The following describes two proteins that form a bound complex.

Residue-level contacts at the interface:
Residue I160 in protein 2 interacts with residue P30 in protein 1 (closest heavy-atom distance 3.8 Å).
Residue E9 in protein 2 is in contact with residue F23 in protein 1 (closest heavy-atom distance 3.4 Å).
Residue M40 in protein 2 interacts with residue V41 in protein 1 (closest heavy-atom distance 4.1 Å).
Residue I153 in protein 2 contacts residue T37 in protein 1 (closest heavy-atom distance 3.0 Å).
Residue D44 in protein 2 is in contact with residue T48 in protein 1 (closest heavy-atom distance 3.6 Å).
Residue L157 in protein 2 contacts residue I34 in protein 1 (closest heavy-atom distance 4.0 Å).
Residue I43 in protein 2 interacts with residue V41 in protein 1 (closest heavy-atom distance 4.0 Å).
Residue E15 in protein 2 interacts with residue R27 in protein 1 (closest heavy-atom distance 3.3 Å).
Residue I153 in protein 2 contacts residue F40 in protein 1 (closest heavy-atom distance 3.5 Å).
Residue W29 in protein 2 is in contact with residue E31 in protein 1 (closest heavy-atom distance 3.8 Å).
Residue E13 in protein 2 contacts residue V28 in protein 1 (closest heavy-atom distance 3.5 Å).
Residue V14 in protein 2 is in contact with residue P30 in protein 1 (closest heavy-atom distance 3.5 Å).
Residue D44 in protein 2 is in contact with residue E44 in protein 1 (closest heavy-atom distance 4.2 Å).
Residue E9 in protein 2 is in contact with residue K25 in protein 1 (closest heavy-atom distance 3.0 Å).
Residue L8 in protein 2 contacts residue S24 in protein 1 (closest heavy-atom distance 3.3 Å).
Residue F149 in protein 2 is in contact with residue F40 in protein 1 (closest heavy-atom distance 3.4 Å).
Residue A105 in protein 2 contacts residue F23 in protein 1 (closest heavy-atom distance 4.0 Å).
Residue D44 in protein 2 contacts residue Y49 in protein 1 (closest heavy-atom distance 2.9 Å).
Residue K10 in protein 2 contacts residue I26 in protein 1 (closest heavy-atom distance 3.0 Å).
Residue E13 in protein 2 interacts with residue T22 in protein 1 (closest heavy-atom distance 3.0 Å).
Residue Q146 in protein 2 interacts with residue F40 in protein 1 (closest heavy-atom distance 4.1 Å).
Residue W29 in protein 2 interacts with residue I34 in protein 1 (closest heavy-atom distance 3.8 Å).
Residue E15 in protein 2 is in contact with residue V28 in protein 1 (closest heavy-atom distance 3.0 Å).
Residue W29 in protein 2 interacts with residue P30 in protein 1 (closest heavy-atom distance 3.0 Å).
Residue I160 in protein 2 interacts with residue V33 in protein 1 (closest heavy-atom distance 3.7 Å).
Residue L16 in protein 2 interacts with residue R27 in protein 1 (closest heavy-atom distance 3.3 Å).
Residue I160 in protein 2 is in contact with residue I34 in protein 1 (closest heavy-atom distance 3.6 Å).
Residue V45 in protein 2 contacts residue T48 in protein 1 (closest heavy-atom distance 3.5 Å).
Residue E13 in protein 2 interacts with residue R27 in protein 1 (closest heavy-atom distance 3.3 Å).
Residue E9 in protein 2 contacts residue I26 in protein 1 (closest heavy-atom distance 3.4 Å).
Residue L106 in protein 2 contacts residue F23 in protein 1 (closest heavy-atom distance 3.2 Å).
Residue I43 in protein 2 contacts residue E44 in protein 1 (closest heavy-atom distance 3.8 Å).
Residue L157 in protein 2 contacts residue T37 in protein 1 (closest heavy-atom distance 4.1 Å).
Residue Y164 in protein 2 interacts with residue P30 in protein 1 (closest heavy-atom distance 3.2 Å).
Residue V14 in protein 2 is in contact with residue R27 in protein 1 (closest heavy-atom distance 3.8 Å).
Residue I43 in protein 2 interacts with residue A45 in protein 1 (closest heavy-atom distance 4.0 Å).
Residue Q146 in protein 2 is in contact with residue E44 in protein 1 (closest heavy-atom distance 2.4 Å).
Residue E13 in protein 2 interacts with residue S24 in protein 1 (closest heavy-atom distance 3.4 Å).
Residue I11 in protein 2 interacts with residue S24 in protein 1 (closest heavy-atom distance 3.0 Å).
Residue E9 in protein 2 contacts residue S24 in protein 1 (closest heavy-atom distance 3.5 Å).
Residue L8 in protein 2 is in contact with residue F23 in protein 1 (closest heavy-atom distance 3.4 Å).
Residue L70 in protein 2 interacts with residue F40 in protein 1 (closest heavy-atom distance 3.8 Å).
Residue L36 in protein 2 is in contact with residue V38 in protein 1 (closest heavy-atom distance 4.1 Å).
Residue P12 in protein 2 is in contact with residue I26 in protein 1 (closest heavy-atom distance 3.4 Å).
Residue G150 in protein 2 interacts with residue F40 in protein 1 (closest heavy-atom distance 4.0 Å).
Residue V14 in protein 2 is in contact with residue V28 in protein 1 (closest heavy-atom distance 3.1 Å).
Residue Y46 in protein 2 interacts with residue T48 in protein 1 (closest heavy-atom distance 3.6 Å).
Residue P12 in protein 2 interacts with residue V28 in protein 1 (closest heavy-atom distance 4.0 Å).
Residue A105 in protein 2 contacts residue E21 in protein 1 (closest heavy-atom distance 3.8 Å).
Residue L36 in protein 2 contacts residue I34 in protein 1 (closest heavy-atom distance 3.8 Å).
Residue I39 in protein 2 is in contact with residue V41 in protein 1 (closest heavy-atom distance 3.6 Å).
Residue L36 in protein 2 contacts residue T37 in protein 1 (closest heavy-atom distance 3.8 Å).
Residue L70 in protein 2 is in contact with residue E44 in protein 1 (closest heavy-atom distance 3.5 Å).
Residue E15 in protein 2 interacts with residue K29 in protein 1 (closest heavy-atom distance 3.2 Å).
Residue I5 in protein 2 contacts residue F23 in protein 1 (closest heavy-atom distance 3.5 Å).
Residue Y46 in protein 2 interacts with residue R51 in protein 1 (closest heavy-atom distance 3.5 Å).
Residue Y156 in protein 2 contacts residue V33 in protein 1 (closest heavy-atom distance 3.6 Å).
Residue E13 in protein 2 contacts residue I26 in protein 1 (closest heavy-atom distance 3.0 Å).
Residue E102 in protein 2 contacts residue F23 in protein 1 (closest heavy-atom distance 3.7 Å).
Residue C42 in protein 2 interacts with residue Y49 in protein 1 (closest heavy-atom distance 3.5 Å).

Sequence of protein 1:
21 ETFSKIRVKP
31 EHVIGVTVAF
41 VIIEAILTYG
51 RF

Sequence of protein 2:
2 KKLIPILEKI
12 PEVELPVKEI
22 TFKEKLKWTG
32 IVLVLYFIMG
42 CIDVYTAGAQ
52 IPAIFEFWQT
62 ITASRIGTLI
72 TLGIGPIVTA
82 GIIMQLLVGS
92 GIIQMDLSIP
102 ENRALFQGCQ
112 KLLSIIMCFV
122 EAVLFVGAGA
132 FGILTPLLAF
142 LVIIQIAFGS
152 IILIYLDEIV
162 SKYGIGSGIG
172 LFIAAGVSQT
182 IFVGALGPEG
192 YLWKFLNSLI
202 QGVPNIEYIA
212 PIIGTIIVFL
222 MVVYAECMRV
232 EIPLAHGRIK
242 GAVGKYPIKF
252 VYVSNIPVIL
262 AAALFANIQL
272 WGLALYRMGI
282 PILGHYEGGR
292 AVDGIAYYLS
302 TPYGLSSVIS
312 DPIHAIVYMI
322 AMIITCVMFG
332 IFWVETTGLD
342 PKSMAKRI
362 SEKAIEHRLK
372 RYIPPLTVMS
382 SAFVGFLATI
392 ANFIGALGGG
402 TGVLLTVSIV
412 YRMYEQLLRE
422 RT